Sequence of protein 1:
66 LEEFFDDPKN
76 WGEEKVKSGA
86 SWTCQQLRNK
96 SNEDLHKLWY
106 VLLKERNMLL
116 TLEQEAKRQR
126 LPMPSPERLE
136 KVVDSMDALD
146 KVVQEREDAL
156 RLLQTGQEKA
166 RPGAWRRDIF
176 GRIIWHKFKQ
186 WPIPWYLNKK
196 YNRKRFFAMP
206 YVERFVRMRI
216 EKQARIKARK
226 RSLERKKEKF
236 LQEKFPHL

Residue-level contacts at the interface:
Residue R220 in protein 1 is in contact with residue F103 in protein 2 (closest heavy-atom distance 3.6 Å).
Residue E216 in protein 1 is in contact with residue F103 in protein 2 (closest heavy-atom distance 3.3 Å).
Residue E216 in protein 1 interacts with residue I104 in protein 2 (closest heavy-atom distance 3.0 Å).
Residue R220 in protein 1 interacts with residue D105 in protein 2 (closest heavy-atom distance 3.4 Å).
Residue E216 in protein 1 interacts with residue M102 in protein 2 (closest heavy-atom distance 4.4 Å).
Residue R220 in protein 1 is in contact with residue D106 in protein 2 (closest heavy-atom distance 2.9 Å).
Residue E216 in protein 1 contacts residue D105 in protein 2 (closest heavy-atom distance 3.7 Å).
Residue R209 in protein 1 interacts with residue I104 in protein 2 (closest heavy-atom distance 3.6 Å).
Residue A219 in protein 1 contacts residue F103 in protein 2 (closest heavy-atom distance 4.1 Å).
Residue R212 in protein 1 interacts with residue M102 in protein 2 (closest heavy-atom distance 2.8 Å).
Residue M213 in protein 1 is in contact with residue D105 in protein 2 (closest heavy-atom distance 3.6 Å).
Residue M213 in protein 1 contacts residue I104 in protein 2 (closest heavy-atom distance 4.4 Å).
Residue R212 in protein 1 is in contact with residue F103 in protein 2 (closest heavy-atom distance 3.8 Å).
Residue R212 in protein 1 interacts with residue I104 in protein 2 (closest heavy-atom distance 3.5 Å).

These two protein chains interact to form a complex.

Sequence of protein 2:
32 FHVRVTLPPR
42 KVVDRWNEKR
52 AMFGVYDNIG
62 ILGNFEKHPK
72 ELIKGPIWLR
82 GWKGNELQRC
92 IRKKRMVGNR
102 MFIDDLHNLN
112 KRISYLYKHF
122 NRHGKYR